The following describes two proteins that form a bound complex.

Sequence of the second protein:
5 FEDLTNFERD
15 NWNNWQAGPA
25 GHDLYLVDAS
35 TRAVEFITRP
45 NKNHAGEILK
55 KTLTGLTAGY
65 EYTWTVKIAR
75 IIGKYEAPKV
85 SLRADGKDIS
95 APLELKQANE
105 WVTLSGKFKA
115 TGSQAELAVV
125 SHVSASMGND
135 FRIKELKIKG

Sequence of the first protein:
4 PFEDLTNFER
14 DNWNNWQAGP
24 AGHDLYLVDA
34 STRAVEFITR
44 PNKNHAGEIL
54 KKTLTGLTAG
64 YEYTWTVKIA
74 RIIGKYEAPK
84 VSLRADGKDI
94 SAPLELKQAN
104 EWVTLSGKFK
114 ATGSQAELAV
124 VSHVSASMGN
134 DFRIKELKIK

Contacts between the two chains:
Residue D27 in the second protein interacts with residue R43 in the first protein (closest heavy-atom distance 3.3 Å).
Residue I142 in the second protein is in contact with residue D7 in the first protein (closest heavy-atom distance 2.8 Å).
Residue E51 in the second protein contacts residue A24 in the first protein (closest heavy-atom distance 3.0 Å).
Residue F5 in the second protein is in contact with residue K143 in the first protein (closest heavy-atom distance 3.2 Å).
Residue F11 in the second protein interacts with residue R36 in the first protein (closest heavy-atom distance 3.2 Å).
Residue G144 in the second protein is in contact with residue F5 in the first protein (closest heavy-atom distance 3.0 Å).
Residue N10 in the second protein contacts residue R36 in the first protein (closest heavy-atom distance 3.1 Å).
Residue E6 in the second protein contacts residue I142 in the first protein (closest heavy-atom distance 3.2 Å).
Residue A37 in the second protein contacts residue V31 in the first protein (closest heavy-atom distance 2.8 Å).
Residue L30 in the second protein is in contact with residue V38 in the first protein (closest heavy-atom distance 3.3 Å).
Residue R36 in the second protein is in contact with residue N10 in the first protein (closest heavy-atom distance 3.2 Å).
Residue A24 in the second protein is in contact with residue A49 in the first protein (closest heavy-atom distance 3.3 Å).
Residue A24 in the second protein interacts with residue E51 in the first protein (closest heavy-atom distance 2.9 Å).
Residue K143 in the second protein interacts with residue F5 in the first protein (closest heavy-atom distance 3.2 Å).
Residue K143 in the second protein interacts with residue E6 in the first protein (closest heavy-atom distance 3.0 Å).
Residue G22 in the second protein interacts with residue E51 in the first protein (closest heavy-atom distance 3.1 Å).
Residue A49 in the second protein interacts with residue A24 in the first protein (closest heavy-atom distance 3.3 Å).
Residue L30 in the second protein is in contact with residue A37 in the first protein (closest heavy-atom distance 3.2 Å).
Residue N47 in the second protein contacts residue H26 in the first protein (closest heavy-atom distance 2.9 Å).
Residue D32 in the second protein interacts with residue R36 in the first protein (closest heavy-atom distance 2.8 Å).
Residue R36 in the second protein contacts residue D14 in the first protein (closest heavy-atom distance 2.8 Å).
Residue D7 in the second protein contacts residue K55 in the first protein (closest heavy-atom distance 2.7 Å).
Residue E51 in the second protein interacts with residue P23 in the first protein (closest heavy-atom distance 3.2 Å).
Residue K141 in the second protein contacts residue D7 in the first protein (closest heavy-atom distance 3.3 Å).
Residue K55 in the second protein interacts with residue D7 in the first protein (closest heavy-atom distance 2.6 Å).
Residue G22 in the second protein contacts residue I52 in the first protein (closest heavy-atom distance 3.0 Å).
Residue K46 in the second protein is in contact with residue D27 in the first protein (closest heavy-atom distance 2.8 Å).
Residue T9 in the second protein interacts with residue E139 in the first protein (closest heavy-atom distance 3.1 Å).
Residue A33 in the second protein interacts with residue T35 in the first protein (closest heavy-atom distance 2.9 Å).
Residue W19 in the second protein is in contact with residue W68 in the first protein (closest heavy-atom distance 3.2 Å).
Residue H26 in the second protein contacts residue N47 in the first protein (closest heavy-atom distance 2.8 Å).
Residue R36 in the second protein contacts residue D32 in the first protein (closest heavy-atom distance 2.9 Å).
Residue E39 in the second protein interacts with residue Y29 in the first protein (closest heavy-atom distance 2.7 Å).
Residue I142 in the second protein is in contact with residue E6 in the first protein (closest heavy-atom distance 3.2 Å).
Residue W68 in the second protein is in contact with residue W19 in the first protein (closest heavy-atom distance 3.3 Å).
Residue A37 in the second protein contacts residue L30 in the first protein (closest heavy-atom distance 3.2 Å).
Residue R36 in the second protein contacts residue F11 in the first protein (closest heavy-atom distance 3.2 Å).
Residue E51 in the second protein is in contact with residue G22 in the first protein (closest heavy-atom distance 3.2 Å).
Residue I52 in the second protein contacts residue G22 in the first protein (closest heavy-atom distance 3.0 Å).
Residue D7 in the second protein contacts residue K141 in the first protein (closest heavy-atom distance 3.3 Å).
Residue L53 in the second protein contacts residue Q20 in the first protein (closest heavy-atom distance 3.3 Å).
Residue K55 in the second protein is in contact with residue N17 in the first protein (closest heavy-atom distance 2.9 Å).
Residue T35 in the second protein is in contact with residue A33 in the first protein (closest heavy-atom distance 2.8 Å).
Residue D27 in the second protein is in contact with residue K46 in the first protein (closest heavy-atom distance 2.8 Å).
Residue R43 in the second protein contacts residue D27 in the first protein (closest heavy-atom distance 3.3 Å).
Residue N17 in the second protein contacts residue K55 in the first protein (closest heavy-atom distance 2.9 Å).
Residue Y29 in the second protein interacts with residue E39 in the first protein (closest heavy-atom distance 2.5 Å).
Residue T9 in the second protein interacts with residue L140 in the first protein (closest heavy-atom distance 2.9 Å).
Residue Q20 in the second protein interacts with residue L53 in the first protein (closest heavy-atom distance 3.3 Å).
Residue P23 in the second protein contacts residue E51 in the first protein (closest heavy-atom distance 3.2 Å).
Residue L57 in the second protein is in contact with residue D7 in the first protein (closest heavy-atom distance 3.2 Å).
Residue V31 in the second protein is in contact with residue A37 in the first protein (closest heavy-atom distance 2.8 Å).
Residue D7 in the second protein is in contact with residue I142 in the first protein (closest heavy-atom distance 2.8 Å).
Residue E139 in the second protein contacts residue T9 in the first protein (closest heavy-atom distance 3.1 Å).
Residue K54 in the second protein contacts residue Q20 in the first protein (closest heavy-atom distance 2.7 Å).
Residue S34 in the second protein interacts with residue A33 in the first protein (closest heavy-atom distance 3.3 Å).
Residue D14 in the second protein contacts residue R36 in the first protein (closest heavy-atom distance 2.8 Å).
Residue K138 in the second protein contacts residue N10 in the first protein (closest heavy-atom distance 3.4 Å).
Residue L140 in the second protein contacts residue T9 in the first protein (closest heavy-atom distance 2.9 Å).
Residue Q20 in the second protein interacts with residue K54 in the first protein (closest heavy-atom distance 2.7 Å).